The following describes two proteins that form a bound complex.

Sequence of protein 2:
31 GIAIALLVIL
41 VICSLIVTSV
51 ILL

Residue-level contacts at the interface:
Residue V190 in protein 1 interacts with residue I42 in protein 2 (closest heavy-atom distance 4.8 Å).
Residue Y189 in protein 1 is in contact with residue G31 in protein 2 (closest heavy-atom distance 4.5 Å).
Residue C231 in protein 1 contacts residue S49 in protein 2 (closest heavy-atom distance 3.6 Å).
Residue Y189 in protein 1 interacts with residue A35 in protein 2 (closest heavy-atom distance 3.7 Å).
Residue A228 in protein 1 contacts residue V50 in protein 2 (closest heavy-atom distance 3.8 Å).
Residue V227 in protein 1 interacts with residue V50 in protein 2 (closest heavy-atom distance 4.6 Å).
Residue C231 in protein 1 contacts residue I46 in protein 2 (closest heavy-atom distance 4.4 Å).
Residue C231 in protein 1 interacts with residue V50 in protein 2 (closest heavy-atom distance 3.6 Å).
Residue F194 in protein 1 interacts with residue I46 in protein 2 (closest heavy-atom distance 4.0 Å).
Residue I239 in protein 1 contacts residue I42 in protein 2 (closest heavy-atom distance 4.2 Å).
Residue V186 in protein 1 contacts residue A35 in protein 2 (closest heavy-atom distance 3.8 Å).
Residue V190 in protein 1 contacts residue A35 in protein 2 (closest heavy-atom distance 3.9 Å).
Residue T182 in protein 1 is in contact with residue I34 in protein 2 (closest heavy-atom distance 4.0 Å).
Residue C231 in protein 1 interacts with residue L53 in protein 2 (closest heavy-atom distance 4.2 Å).
Residue V186 in protein 1 interacts with residue G31 in protein 2 (closest heavy-atom distance 3.2 Å).
Residue V190 in protein 1 contacts residue V38 in protein 2 (closest heavy-atom distance 4.0 Å).
Residue L232 in protein 1 interacts with residue I46 in protein 2 (closest heavy-atom distance 4.2 Å).
Residue V190 in protein 1 contacts residue I39 in protein 2 (closest heavy-atom distance 4.0 Å).
Residue F194 in protein 1 interacts with residue I42 in protein 2 (closest heavy-atom distance 3.5 Å).
Residue L185 in protein 1 contacts residue A35 in protein 2 (closest heavy-atom distance 5.0 Å).
Residue A235 in protein 1 contacts residue I46 in protein 2 (closest heavy-atom distance 3.6 Å).
Residue V227 in protein 1 interacts with residue L53 in protein 2 (closest heavy-atom distance 3.8 Å).
Residue F193 in protein 1 contacts residue I39 in protein 2 (closest heavy-atom distance 3.5 Å).
Residue F193 in protein 1 is in contact with residue C43 in protein 2 (closest heavy-atom distance 4.0 Å).
Residue Y189 in protein 1 is in contact with residue I39 in protein 2 (closest heavy-atom distance 4.3 Å).
Residue F194 in protein 1 interacts with residue C43 in protein 2 (closest heavy-atom distance 4.7 Å).
Residue T182 in protein 1 interacts with residue G31 in protein 2 (closest heavy-atom distance 4.3 Å).
Residue V186 in protein 1 is in contact with residue I34 in protein 2 (closest heavy-atom distance 3.7 Å).
Residue F194 in protein 1 is in contact with residue I39 in protein 2 (closest heavy-atom distance 4.6 Å).
Residue L185 in protein 1 is in contact with residue G31 in protein 2 (closest heavy-atom distance 4.8 Å).
Residue Y189 in protein 1 is in contact with residue I32 in protein 2 (closest heavy-atom distance 4.2 Å).

Sequence of protein 1:
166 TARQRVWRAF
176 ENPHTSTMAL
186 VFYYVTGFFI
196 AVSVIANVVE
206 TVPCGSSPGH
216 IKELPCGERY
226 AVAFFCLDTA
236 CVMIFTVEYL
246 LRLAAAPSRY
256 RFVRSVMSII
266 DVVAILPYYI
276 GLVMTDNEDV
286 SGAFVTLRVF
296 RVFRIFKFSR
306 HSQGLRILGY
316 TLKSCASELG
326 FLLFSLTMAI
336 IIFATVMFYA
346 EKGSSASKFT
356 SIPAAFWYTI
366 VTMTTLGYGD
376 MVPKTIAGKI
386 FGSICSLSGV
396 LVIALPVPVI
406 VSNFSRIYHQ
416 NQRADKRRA